The following describes two proteins that form a bound complex.

Sequence of protein 1:
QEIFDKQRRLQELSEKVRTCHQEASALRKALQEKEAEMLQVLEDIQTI

Residue-level contacts at the interface:
Residue K39 in protein 2 interacts with residue C25 in protein 1 (closest heavy-atom distance 3.6 Å).
Residue K39 in protein 2 contacts residue E28 in protein 1 (closest heavy-atom distance 3.2 Å).
Residue C25 in protein 2 is in contact with residue K39 in protein 1 (closest heavy-atom distance 3.6 Å).
Residue E28 in protein 2 contacts residue K39 in protein 1 (closest heavy-atom distance 3.2 Å).
Residue H26 in protein 2 contacts residue M43 in protein 1 (closest heavy-atom distance 3.6 Å).
Residue A35 in protein 2 interacts with residue L32 in protein 1 (closest heavy-atom distance 3.7 Å).
Residue I53 in protein 2 contacts residue L18 in protein 1 (closest heavy-atom distance 4.5 Å).
Residue R33 in protein 2 contacts residue E40 in protein 1 (closest heavy-atom distance 3.6 Å).
Residue E42 in protein 2 interacts with residue K21 in protein 1 (closest heavy-atom distance 4.4 Å).
Residue V22 in protein 2 interacts with residue L47 in protein 1 (closest heavy-atom distance 4.4 Å).
Residue E40 in protein 2 interacts with residue R33 in protein 1 (closest heavy-atom distance 2.7 Å).
Residue I53 in protein 2 contacts residue L15 in protein 1 (closest heavy-atom distance 3.8 Å).
Residue L32 in protein 2 is in contact with residue K39 in protein 1 (closest heavy-atom distance 4.2 Å).
Residue M43 in protein 2 contacts residue H26 in protein 1 (closest heavy-atom distance 4.5 Å).
Residue L15 in protein 2 interacts with residue I50 in protein 1 (closest heavy-atom distance 4.7 Å).
Residue D49 in protein 2 is in contact with residue L18 in protein 1 (closest heavy-atom distance 3.5 Å).
Residue C25 in protein 2 interacts with residue E42 in protein 1 (closest heavy-atom distance 4.6 Å).
Residue I53 in protein 2 interacts with residue R14 in protein 1 (closest heavy-atom distance 3.9 Å).
Residue R14 in protein 2 contacts residue I53 in protein 1 (closest heavy-atom distance 3.8 Å).
Residue V46 in protein 2 interacts with residue K21 in protein 1 (closest heavy-atom distance 3.6 Å).
Residue I50 in protein 2 contacts residue L15 in protein 1 (closest heavy-atom distance 4.1 Å).
Residue K39 in protein 2 is in contact with residue A29 in protein 1 (closest heavy-atom distance 4.9 Å).
Residue K39 in protein 2 contacts residue L32 in protein 1 (closest heavy-atom distance 4.5 Å).
Residue K11 in protein 2 is in contact with residue I53 in protein 1 (closest heavy-atom distance 4.1 Å).
Residue L32 in protein 2 interacts with residue L36 in protein 1 (closest heavy-atom distance 3.9 Å).
Residue E42 in protein 2 is in contact with residue C25 in protein 1 (closest heavy-atom distance 4.0 Å).
Residue L47 in protein 2 contacts residue V22 in protein 1 (closest heavy-atom distance 4.1 Å).
Residue I50 in protein 2 contacts residue S19 in protein 1 (closest heavy-atom distance 4.3 Å).
Residue L36 in protein 2 is in contact with residue A29 in protein 1 (closest heavy-atom distance 4.0 Å).
Residue L18 in protein 2 interacts with residue D49 in protein 1 (closest heavy-atom distance 4.1 Å).
Residue C25 in protein 2 is in contact with residue V46 in protein 1 (closest heavy-atom distance 5.0 Å).
Residue C25 in protein 2 contacts residue M43 in protein 1 (closest heavy-atom distance 3.6 Å).
Residue I53 in protein 2 is in contact with residue K11 in protein 1 (closest heavy-atom distance 3.9 Å).
Residue V22 in protein 2 interacts with residue V46 in protein 1 (closest heavy-atom distance 3.7 Å).
Residue L15 in protein 2 contacts residue I53 in protein 1 (closest heavy-atom distance 4.5 Å).
Residue L18 in protein 2 is in contact with residue V46 in protein 1 (closest heavy-atom distance 3.7 Å).
Residue L36 in protein 2 contacts residue L32 in protein 1 (closest heavy-atom distance 4.0 Å).
Residue L18 in protein 2 contacts residue I50 in protein 1 (closest heavy-atom distance 3.8 Å).
Residue E40 in protein 2 is in contact with residue A29 in protein 1 (closest heavy-atom distance 4.5 Å).
Residue A29 in protein 2 interacts with residue L36 in protein 1 (closest heavy-atom distance 4.0 Å).
Residue L18 in protein 2 is in contact with residue I53 in protein 1 (closest heavy-atom distance 4.8 Å).
Residue L36 in protein 2 is in contact with residue R33 in protein 1 (closest heavy-atom distance 3.7 Å).
Residue A29 in protein 2 is in contact with residue M43 in protein 1 (closest heavy-atom distance 4.9 Å).
Residue V22 in protein 2 interacts with residue M43 in protein 1 (closest heavy-atom distance 4.2 Å).
Residue M43 in protein 2 contacts residue C25 in protein 1 (closest heavy-atom distance 3.8 Å).
Residue M43 in protein 2 is in contact with residue R33 in protein 1 (closest heavy-atom distance 5.0 Å).
Residue K39 in protein 2 interacts with residue T24 in protein 1 (closest heavy-atom distance 4.6 Å).
Residue A29 in protein 2 contacts residue K39 in protein 1 (closest heavy-atom distance 4.3 Å).
Residue K21 in protein 2 is in contact with residue V46 in protein 1 (closest heavy-atom distance 4.1 Å).
Residue L32 in protein 2 interacts with residue L32 in protein 1 (closest heavy-atom distance 4.7 Å).
Residue R33 in protein 2 contacts residue L36 in protein 1 (closest heavy-atom distance 3.9 Å).
Residue V46 in protein 2 contacts residue V22 in protein 1 (closest heavy-atom distance 3.4 Å).
Residue I50 in protein 2 interacts with residue L18 in protein 1 (closest heavy-atom distance 3.4 Å).
Residue M43 in protein 2 interacts with residue V22 in protein 1 (closest heavy-atom distance 4.0 Å).
Residue V46 in protein 2 contacts residue L18 in protein 1 (closest heavy-atom distance 3.4 Å).
Residue I50 in protein 2 is in contact with residue V22 in protein 1 (closest heavy-atom distance 4.3 Å).
Residue L32 in protein 2 is in contact with residue A35 in protein 1 (closest heavy-atom distance 3.9 Å).
Residue L36 in protein 2 interacts with residue L36 in protein 1 (closest heavy-atom distance 4.1 Å).

Sequence of protein 2:
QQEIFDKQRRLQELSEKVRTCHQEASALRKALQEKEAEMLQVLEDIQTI